Sequence of chain A:
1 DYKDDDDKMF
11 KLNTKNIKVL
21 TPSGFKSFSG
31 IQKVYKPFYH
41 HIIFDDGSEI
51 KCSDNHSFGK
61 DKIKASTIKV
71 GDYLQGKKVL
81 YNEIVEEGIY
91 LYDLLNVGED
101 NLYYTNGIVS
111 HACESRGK

Residue-level contacts at the interface:
Residue K36 in chain A is in contact with residue E3 in chain B (closest heavy-atom distance 2.7 Å).
Residue V19 in chain A interacts with residue E12 in chain B (closest heavy-atom distance 3.6 Å).
Residue F25 in chain A interacts with residue I13 in chain B (closest heavy-atom distance 3.6 Å).
Residue F10 in chain A contacts residue Y29 in chain B (closest heavy-atom distance 3.1 Å).
Residue N106 in chain A interacts with residue T9 in chain B (closest heavy-atom distance 3.5 Å).
Residue L91 in chain A interacts with residue S6 in chain B (closest heavy-atom distance 3.6 Å).
Residue N13 in chain A is in contact with residue L32 in chain B (closest heavy-atom distance 3.8 Å).
Residue I31 in chain A contacts residue L28 in chain B (closest heavy-atom distance 3.7 Å).
Residue Y104 in chain A contacts residue I11 in chain B (closest heavy-atom distance 3.5 Å).
Residue S53 in chain A is in contact with residue E3 in chain B (closest heavy-atom distance 3.0 Å).
Residue I17 in chain A is in contact with residue L14 in chain B (closest heavy-atom distance 3.5 Å).
Residue I17 in chain A is in contact with residue R31 in chain B (closest heavy-atom distance 3.8 Å).
Residue H56 in chain A contacts residue L5 in chain B (closest heavy-atom distance 3.5 Å).
Residue Y92 in chain A contacts residue M25 in chain B (closest heavy-atom distance 3.4 Å).
Residue K51 in chain A interacts with residue S6 in chain B (closest heavy-atom distance 2.8 Å).
Residue D93 in chain A contacts residue M25 in chain B (closest heavy-atom distance 3.7 Å).
Residue K18 in chain A interacts with residue I13 in chain B (closest heavy-atom distance 3.1 Å).
Residue Y92 in chain A contacts residue A4 in chain B (closest heavy-atom distance 3.3 Å).
Residue D54 in chain A contacts residue E3 in chain B (closest heavy-atom distance 3.8 Å).
Residue I31 in chain A contacts residue Y29 in chain B (closest heavy-atom distance 3.7 Å).
Residue K33 in chain A interacts with residue Y29 in chain B (closest heavy-atom distance 3.5 Å).
Residue C52 in chain A contacts residue A4 in chain B (closest heavy-atom distance 3.4 Å).
Residue D93 in chain A is in contact with residue L5 in chain B (closest heavy-atom distance 3.6 Å).
Residue D4 in chain A contacts residue F2 in chain B (closest heavy-atom distance 3.4 Å).
Residue T105 in chain A interacts with residue I11 in chain B (closest heavy-atom distance 3.6 Å).
Residue L91 in chain A contacts residue A4 in chain B (closest heavy-atom distance 3.3 Å).
Residue K51 in chain A is in contact with residue L5 in chain B (closest heavy-atom distance 3.6 Å).
Residue I50 in chain A contacts residue T9 in chain B (closest heavy-atom distance 3.6 Å).
Residue F25 in chain A interacts with residue E12 in chain B (closest heavy-atom distance 3.8 Å).
Residue L91 in chain A is in contact with residue L5 in chain B (closest heavy-atom distance 3.2 Å).
Residue T105 in chain A is in contact with residue M10 in chain B (closest heavy-atom distance 3.6 Å).
Residue K15 in chain A is in contact with residue D16 in chain B (closest heavy-atom distance 3.5 Å).
Residue S53 in chain A contacts residue A4 in chain B (closest heavy-atom distance 3.0 Å).
Residue N55 in chain A is in contact with residue E3 in chain B (closest heavy-atom distance 3.5 Å).
Residue Y92 in chain A interacts with residue L5 in chain B (closest heavy-atom distance 2.7 Å).
Residue I31 in chain A is in contact with residue M25 in chain B (closest heavy-atom distance 3.5 Å).
Residue F25 in chain A interacts with residue I20 in chain B (closest heavy-atom distance 3.6 Å).
Residue V34 in chain A interacts with residue F2 in chain B (closest heavy-atom distance 3.5 Å).
Residue I31 in chain A contacts residue L32 in chain B (closest heavy-atom distance 3.8 Å).
Residue H56 in chain A interacts with residue E3 in chain B (closest heavy-atom distance 2.6 Å).
Residue M9 in chain A is in contact with residue Y29 in chain B (closest heavy-atom distance 3.1 Å).
Residue I17 in chain A is in contact with residue L32 in chain B (closest heavy-atom distance 3.7 Å).
Residue F28 in chain A interacts with residue L28 in chain B (closest heavy-atom distance 3.7 Å).
Residue Y92 in chain A interacts with residue Y29 in chain B (closest heavy-atom distance 3.7 Å).
Residue F25 in chain A is in contact with residue L14 in chain B (closest heavy-atom distance 3.4 Å).
Residue C52 in chain A contacts residue L5 in chain B (closest heavy-atom distance 3.6 Å).
Residue K11 in chain A contacts residue Y29 in chain B (closest heavy-atom distance 3.5 Å).
Residue L20 in chain A contacts residue E12 in chain B (closest heavy-atom distance 2.8 Å).
Residue T105 in chain A contacts residue T9 in chain B (closest heavy-atom distance 3.6 Å).
Residue K18 in chain A interacts with residue L14 in chain B (closest heavy-atom distance 2.7 Å).
Residue D93 in chain A interacts with residue A4 in chain B (closest heavy-atom distance 3.5 Å).
Residue K51 in chain A is in contact with residue D8 in chain B (closest heavy-atom distance 2.8 Å).
Residue Y92 in chain A interacts with residue E26 in chain B (closest heavy-atom distance 2.6 Å).
Residue Y92 in chain A interacts with residue G7 in chain B (closest heavy-atom distance 3.7 Å).
Residue I89 in chain A contacts residue S6 in chain B (closest heavy-atom distance 3.5 Å).
Residue Y103 in chain A is in contact with residue L5 in chain B (closest heavy-atom distance 3.0 Å).
Residue N106 in chain A contacts residue M10 in chain B (closest heavy-atom distance 2.6 Å).
Residue K15 in chain A interacts with residue D15 in chain B (closest heavy-atom distance 3.4 Å).
Residue N16 in chain A is in contact with residue D16 in chain B (closest heavy-atom distance 2.7 Å).
Residue K11 in chain A contacts residue L32 in chain B (closest heavy-atom distance 3.5 Å).

Sequence of chain B:
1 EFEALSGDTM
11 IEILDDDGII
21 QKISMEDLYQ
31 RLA

These two protein chains interact to form a complex.